These two protein chains interact to form a complex.

Sequence of the second protein:
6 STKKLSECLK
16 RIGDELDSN

Sequence of the first protein:
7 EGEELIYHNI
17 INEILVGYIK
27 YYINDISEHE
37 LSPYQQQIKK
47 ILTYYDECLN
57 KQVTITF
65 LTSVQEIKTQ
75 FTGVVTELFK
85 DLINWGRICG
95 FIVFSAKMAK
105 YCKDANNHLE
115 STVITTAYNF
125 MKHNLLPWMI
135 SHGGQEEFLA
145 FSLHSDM

Interface contacts:
Residue G90 in the first protein interacts with residue G18 in the second protein (closest heavy-atom distance 3.3 Å).
Residue G90 in the first protein is in contact with residue L21 in the second protein (closest heavy-atom distance 4.7 Å).
Residue F98 in the first protein interacts with residue L10 in the second protein (closest heavy-atom distance 3.5 Å).
Residue Q58 in the first protein is in contact with residue C13 in the second protein (closest heavy-atom distance 3.6 Å).
Residue Q58 in the first protein contacts residue I17 in the second protein (closest heavy-atom distance 4.7 Å).
Residue L82 in the first protein interacts with residue S11 in the second protein (closest heavy-atom distance 4.1 Å).
Residue V78 in the first protein is in contact with residue T7 in the second protein (closest heavy-atom distance 3.9 Å).
Residue F98 in the first protein interacts with residue L14 in the second protein (closest heavy-atom distance 4.1 Å).
Residue L55 in the first protein contacts residue I17 in the second protein (closest heavy-atom distance 3.9 Å).
Residue L55 in the first protein contacts residue C13 in the second protein (closest heavy-atom distance 3.5 Å).
Residue I61 in the first protein is in contact with residue L10 in the second protein (closest heavy-atom distance 4.2 Å).
Residue R91 in the first protein is in contact with residue K15 in the second protein (closest heavy-atom distance 3.0 Å).
Residue V78 in the first protein contacts residue L14 in the second protein (closest heavy-atom distance 3.9 Å).
Residue R91 in the first protein is in contact with residue R16 in the second protein (closest heavy-atom distance 4.5 Å).
Residue N88 in the first protein interacts with residue D19 in the second protein (closest heavy-atom distance 3.3 Å).
Residue H148 in the first protein interacts with residue N24 in the second protein (closest heavy-atom distance 4.6 Å).
Residue N88 in the first protein interacts with residue G18 in the second protein (closest heavy-atom distance 3.7 Å).
Residue G90 in the first protein interacts with residue D22 in the second protein (closest heavy-atom distance 3.4 Å).
Residue Y51 in the first protein contacts residue G18 in the second protein (closest heavy-atom distance 3.7 Å).
Residue Y51 in the first protein is in contact with residue L21 in the second protein (closest heavy-atom distance 3.5 Å).
Residue D85 in the first protein is in contact with residue K15 in the second protein (closest heavy-atom distance 4.2 Å).
Residue E81 in the first protein contacts residue S11 in the second protein (closest heavy-atom distance 2.8 Å).
Residue H148 in the first protein interacts with residue S23 in the second protein (closest heavy-atom distance 3.5 Å).
Residue C93 in the first protein is in contact with residue L21 in the second protein (closest heavy-atom distance 5.0 Å).
Residue C54 in the first protein interacts with residue I17 in the second protein (closest heavy-atom distance 4.3 Å).
Residue Y51 in the first protein is in contact with residue I17 in the second protein (closest heavy-atom distance 3.5 Å).
Residue E81 in the first protein interacts with residue E12 in the second protein (closest heavy-atom distance 4.8 Å).
Residue L82 in the first protein interacts with residue K15 in the second protein (closest heavy-atom distance 3.6 Å).
Residue G94 in the first protein contacts residue L14 in the second protein (closest heavy-atom distance 4.3 Å).
Residue Y51 in the first protein is in contact with residue C13 in the second protein (closest heavy-atom distance 4.4 Å).
Residue Q74 in the first protein interacts with residue T7 in the second protein (closest heavy-atom distance 3.2 Å).
Residue Y50 in the first protein is in contact with residue L21 in the second protein (closest heavy-atom distance 3.5 Å).
Residue H148 in the first protein contacts residue D22 in the second protein (closest heavy-atom distance 4.4 Å).
Residue V59 in the first protein interacts with residue L10 in the second protein (closest heavy-atom distance 4.8 Å).
Residue V78 in the first protein interacts with residue L10 in the second protein (closest heavy-atom distance 4.1 Å).
Residue H148 in the first protein contacts residue L21 in the second protein (closest heavy-atom distance 2.2 Å).
Residue W89 in the first protein is in contact with residue D22 in the second protein (closest heavy-atom distance 3.3 Å).
Residue R91 in the first protein is in contact with residue G18 in the second protein (closest heavy-atom distance 3.8 Å).
Residue F145 in the first protein interacts with residue L21 in the second protein (closest heavy-atom distance 3.9 Å).
Residue R91 in the first protein is in contact with residue D19 in the second protein (closest heavy-atom distance 2.8 Å).
Residue N88 in the first protein contacts residue D22 in the second protein (closest heavy-atom distance 3.1 Å).
Residue F145 in the first protein interacts with residue D22 in the second protein (closest heavy-atom distance 3.8 Å).
Residue E81 in the first protein is in contact with residue K8 in the second protein (closest heavy-atom distance 4.1 Å).
Residue V59 in the first protein is in contact with residue C13 in the second protein (closest heavy-atom distance 4.7 Å).
Residue I47 in the first protein interacts with residue L21 in the second protein (closest heavy-atom distance 3.8 Å).
Residue Y51 in the first protein is in contact with residue L14 in the second protein (closest heavy-atom distance 2.7 Å).
Residue R91 in the first protein contacts residue L14 in the second protein (closest heavy-atom distance 4.6 Å).
Residue L55 in the first protein is in contact with residue L10 in the second protein (closest heavy-atom distance 4.7 Å).
Residue L86 in the first protein interacts with residue D19 in the second protein (closest heavy-atom distance 4.6 Å).
Residue L82 in the first protein interacts with residue L14 in the second protein (closest heavy-atom distance 3.7 Å).
Residue L55 in the first protein is in contact with residue L14 in the second protein (closest heavy-atom distance 4.0 Å).
Residue V78 in the first protein is in contact with residue S11 in the second protein (closest heavy-atom distance 4.1 Å).
Residue E81 in the first protein contacts residue K15 in the second protein (closest heavy-atom distance 3.0 Å).
Residue Y51 in the first protein interacts with residue K15 in the second protein (closest heavy-atom distance 4.6 Å).